These two protein chains interact to form a complex.

Residue-level contacts at the interface:
Residue Y662 in the first protein is in contact with residue K495 in the second protein (closest heavy-atom distance 3.3 Å).
Residue I502 in the first protein contacts residue S128 in the second protein (closest heavy-atom distance 3.7 Å).
Residue K526 in the first protein is in contact with residue R349 in the second protein (closest heavy-atom distance 3.7 Å).
Residue K629 in the first protein is in contact with residue P480 in the second protein (closest heavy-atom distance 3.6 Å).
Residue R615 in the first protein contacts residue V490 in the second protein (closest heavy-atom distance 3.2 Å).
Residue L569 in the first protein interacts with residue R348 in the second protein (closest heavy-atom distance 3.6 Å).
Residue D552 in the first protein contacts residue K303 in the second protein (closest heavy-atom distance 3.3 Å).
Residue Q352 in the first protein interacts with residue A126 in the second protein (closest heavy-atom distance 3.3 Å).
Residue E555 in the first protein is in contact with residue S261 in the second protein (closest heavy-atom distance 3.2 Å).
Residue L549 in the first protein interacts with residue H263 in the second protein (closest heavy-atom distance 3.6 Å).
Residue K525 in the first protein contacts residue N350 in the second protein (closest heavy-atom distance 3.7 Å).
Residue T304 in the first protein interacts with residue R139 in the second protein (closest heavy-atom distance 3.7 Å).
Residue G347 in the first protein is in contact with residue L127 in the second protein (closest heavy-atom distance 3.0 Å).
Residue K629 in the first protein contacts residue I475 in the second protein (closest heavy-atom distance 3.2 Å).
Residue I621 in the first protein contacts residue H494 in the second protein (closest heavy-atom distance 3.3 Å).
Residue Y546 in the first protein is in contact with residue K361 in the second protein (closest heavy-atom distance 3.5 Å).
Residue L549 in the first protein interacts with residue N260 in the second protein (closest heavy-atom distance 3.1 Å).
Residue S348 in the first protein is in contact with residue L127 in the second protein (closest heavy-atom distance 3.2 Å).
Residue G347 in the first protein contacts residue S128 in the second protein (closest heavy-atom distance 3.2 Å).
Residue R615 in the first protein contacts residue S486 in the second protein (closest heavy-atom distance 3.3 Å).
Residue K525 in the first protein is in contact with residue R349 in the second protein (closest heavy-atom distance 3.5 Å).
Residue R349 in the first protein is in contact with residue V130 in the second protein (closest heavy-atom distance 3.6 Å).
Residue A303 in the first protein contacts residue R139 in the second protein (closest heavy-atom distance 3.4 Å).
Residue L549 in the first protein contacts residue W262 in the second protein (closest heavy-atom distance 3.6 Å).
Residue Q352 in the first protein is in contact with residue L127 in the second protein (closest heavy-atom distance 3.1 Å).
Residue Q503 in the first protein contacts residue V130 in the second protein (closest heavy-atom distance 3.6 Å).
Residue E555 in the first protein contacts residue E258 in the second protein (closest heavy-atom distance 3.4 Å).
Residue L549 in the first protein interacts with residue W266 in the second protein (closest heavy-atom distance 3.7 Å).
Residue R615 in the first protein interacts with residue D493 in the second protein (closest heavy-atom distance 3.2 Å).
Residue S348 in the first protein contacts residue S128 in the second protein (closest heavy-atom distance 3.7 Å).
Residue R615 in the first protein is in contact with residue L483 in the second protein (closest heavy-atom distance 3.1 Å).
Residue F308 in the first protein interacts with residue E120 in the second protein (closest heavy-atom distance 3.5 Å).
Residue Q547 in the first protein interacts with residue W266 in the second protein (closest heavy-atom distance 3.4 Å).
Residue H664 in the first protein contacts residue K495 in the second protein (closest heavy-atom distance 3.4 Å).
Residue G551 in the first protein is in contact with residue N260 in the second protein (closest heavy-atom distance 3.5 Å).
Residue F308 in the first protein is in contact with residue E121 in the second protein (closest heavy-atom distance 3.3 Å).
Residue Y546 in the first protein is in contact with residue S357 in the second protein (closest heavy-atom distance 3.5 Å).
Residue P548 in the first protein interacts with residue S261 in the second protein (closest heavy-atom distance 3.6 Å).
Residue Q674 in the first protein interacts with residue R349 in the second protein (closest heavy-atom distance 3.3 Å).
Residue D552 in the first protein is in contact with residue M259 in the second protein (closest heavy-atom distance 3.5 Å).
Residue F556 in the first protein is in contact with residue E258 in the second protein (closest heavy-atom distance 3.4 Å).
Residue K629 in the first protein is in contact with residue H476 in the second protein (closest heavy-atom distance 3.4 Å).
Residue K526 in the first protein is in contact with residue N350 in the second protein (closest heavy-atom distance 3.6 Å).
Residue L550 in the first protein contacts residue N260 in the second protein (closest heavy-atom distance 3.4 Å).
Residue R615 in the first protein interacts with residue I492 in the second protein (closest heavy-atom distance 3.6 Å).
Residue F618 in the first protein is in contact with residue D493 in the second protein (closest heavy-atom distance 3.6 Å).
Residue T620 in the first protein interacts with residue K495 in the second protein (closest heavy-atom distance 3.3 Å).
Residue V554 in the first protein contacts residue E258 in the second protein (closest heavy-atom distance 3.0 Å).
Residue N614 in the first protein is in contact with residue D493 in the second protein (closest heavy-atom distance 3.0 Å).
Residue D571 in the first protein interacts with residue N484 in the second protein (closest heavy-atom distance 3.5 Å).
Residue K629 in the first protein is in contact with residue E479 in the second protein (closest heavy-atom distance 3.3 Å).
Residue E555 in the first protein contacts residue N260 in the second protein (closest heavy-atom distance 3.2 Å).
Residue L550 in the first protein is in contact with residue H306 in the second protein (closest heavy-atom distance 3.7 Å).
Residue R349 in the first protein is in contact with residue S128 in the second protein (closest heavy-atom distance 3.6 Å).
Residue L550 in the first protein contacts residue F301 in the second protein (closest heavy-atom distance 3.7 Å).
Residue D552 in the first protein is in contact with residue N260 in the second protein (closest heavy-atom distance 3.5 Å).
Residue E523 in the first protein contacts residue N350 in the second protein (closest heavy-atom distance 3.4 Å).
Residue L663 in the first protein contacts residue K495 in the second protein (closest heavy-atom distance 3.2 Å).
Residue R557 in the first protein is in contact with residue S261 in the second protein (closest heavy-atom distance 3.5 Å).
Residue K568 in the first protein interacts with residue R348 in the second protein (closest heavy-atom distance 3.6 Å).

Sequence of the first protein:
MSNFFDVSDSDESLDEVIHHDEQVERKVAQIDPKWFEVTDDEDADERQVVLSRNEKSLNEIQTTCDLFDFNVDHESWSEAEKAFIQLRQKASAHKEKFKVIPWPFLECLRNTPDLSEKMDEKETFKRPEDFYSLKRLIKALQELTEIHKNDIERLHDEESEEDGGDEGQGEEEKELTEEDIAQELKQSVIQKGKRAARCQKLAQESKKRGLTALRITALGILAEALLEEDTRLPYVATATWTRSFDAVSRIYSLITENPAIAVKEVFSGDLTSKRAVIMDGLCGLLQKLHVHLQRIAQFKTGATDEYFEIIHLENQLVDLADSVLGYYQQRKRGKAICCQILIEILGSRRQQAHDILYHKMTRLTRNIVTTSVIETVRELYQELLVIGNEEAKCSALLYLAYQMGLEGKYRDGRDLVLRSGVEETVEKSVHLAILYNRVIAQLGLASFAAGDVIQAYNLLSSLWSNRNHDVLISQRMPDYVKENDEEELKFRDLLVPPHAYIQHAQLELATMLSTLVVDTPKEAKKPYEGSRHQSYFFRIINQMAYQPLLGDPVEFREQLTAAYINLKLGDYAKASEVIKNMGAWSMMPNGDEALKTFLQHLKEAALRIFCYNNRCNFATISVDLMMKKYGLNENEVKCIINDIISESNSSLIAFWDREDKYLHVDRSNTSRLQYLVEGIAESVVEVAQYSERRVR

Sequence of the second protein:
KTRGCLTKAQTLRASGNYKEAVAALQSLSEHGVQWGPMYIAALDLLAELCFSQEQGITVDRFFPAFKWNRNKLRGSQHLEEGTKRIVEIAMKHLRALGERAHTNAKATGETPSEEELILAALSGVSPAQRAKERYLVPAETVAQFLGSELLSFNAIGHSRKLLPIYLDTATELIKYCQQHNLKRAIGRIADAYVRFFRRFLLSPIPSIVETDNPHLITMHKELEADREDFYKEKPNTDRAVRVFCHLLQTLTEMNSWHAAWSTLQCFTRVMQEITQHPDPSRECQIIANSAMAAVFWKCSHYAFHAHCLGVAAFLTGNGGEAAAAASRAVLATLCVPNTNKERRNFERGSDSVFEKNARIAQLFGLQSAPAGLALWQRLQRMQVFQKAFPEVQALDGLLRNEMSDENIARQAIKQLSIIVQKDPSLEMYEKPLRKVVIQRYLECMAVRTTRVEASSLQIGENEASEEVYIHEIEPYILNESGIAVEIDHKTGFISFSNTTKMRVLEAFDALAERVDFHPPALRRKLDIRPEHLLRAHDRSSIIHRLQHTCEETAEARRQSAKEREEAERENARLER